Sequence of protein 1:
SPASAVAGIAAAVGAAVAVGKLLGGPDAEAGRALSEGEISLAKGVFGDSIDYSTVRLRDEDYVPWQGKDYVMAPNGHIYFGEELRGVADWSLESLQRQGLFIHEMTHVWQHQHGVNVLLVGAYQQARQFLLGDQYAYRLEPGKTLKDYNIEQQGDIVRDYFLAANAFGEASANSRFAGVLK

Sequence of protein 2:
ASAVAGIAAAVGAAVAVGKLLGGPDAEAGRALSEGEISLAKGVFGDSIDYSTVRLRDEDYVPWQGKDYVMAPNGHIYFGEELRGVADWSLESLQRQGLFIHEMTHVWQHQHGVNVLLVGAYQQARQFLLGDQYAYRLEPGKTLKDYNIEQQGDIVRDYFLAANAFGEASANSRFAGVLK

The following describes two proteins that form a bound complex.

Contacts between the two chains:
Residue L89 in protein 1 interacts with residue V86 in protein 2 (closest heavy-atom distance 3.9 Å).
Residue V73 in protein 1 interacts with residue V73 in protein 2 (closest heavy-atom distance 4.6 Å).
Residue A74 in protein 1 is in contact with residue V73 in protein 2 (closest heavy-atom distance 4.5 Å).
Residue L89 in protein 1 contacts residue L90 in protein 2 (closest heavy-atom distance 3.9 Å).
Residue A78 in protein 1 contacts residue A82 in protein 2 (closest heavy-atom distance 4.5 Å).
Residue A85 in protein 1 interacts with residue A85 in protein 2 (closest heavy-atom distance 3.9 Å).
Residue G81 in protein 1 interacts with residue G81 in protein 2 (closest heavy-atom distance 4.3 Å).
Residue A82 in protein 1 interacts with residue A82 in protein 2 (closest heavy-atom distance 3.7 Å).
Residue W132 in protein 1 is in contact with residue A85 in protein 2 (closest heavy-atom distance 3.9 Å).
Residue G81 in protein 1 interacts with residue A78 in protein 2 (closest heavy-atom distance 3.4 Å).
Residue V73 in protein 1 is in contact with residue A70 in protein 2 (closest heavy-atom distance 4.7 Å).
Residue L90 in protein 1 interacts with residue L89 in protein 2 (closest heavy-atom distance 3.9 Å).
Residue W132 in protein 1 is in contact with residue K88 in protein 2 (closest heavy-atom distance 3.7 Å).
Residue A78 in protein 1 is in contact with residue A78 in protein 2 (closest heavy-atom distance 3.9 Å).
Residue P131 in protein 1 contacts residue K88 in protein 2 (closest heavy-atom distance 3.7 Å).
Residue A77 in protein 1 interacts with residue A77 in protein 2 (closest heavy-atom distance 4.0 Å).
Residue G81 in protein 1 interacts with residue A82 in protein 2 (closest heavy-atom distance 3.5 Å).
Residue V86 in protein 1 interacts with residue A85 in protein 2 (closest heavy-atom distance 4.5 Å).
Residue P131 in protein 1 contacts residue L89 in protein 2 (closest heavy-atom distance 4.2 Å).
Residue A78 in protein 1 is in contact with residue A77 in protein 2 (closest heavy-atom distance 3.4 Å).
Residue V73 in protein 1 contacts residue A74 in protein 2 (closest heavy-atom distance 4.5 Å).
Residue W132 in protein 1 is in contact with residue L89 in protein 2 (closest heavy-atom distance 3.8 Å).
Residue L89 in protein 1 interacts with residue W132 in protein 2 (closest heavy-atom distance 3.9 Å).
Residue V73 in protein 1 interacts with residue A77 in protein 2 (closest heavy-atom distance 5.0 Å).
Residue A78 in protein 1 interacts with residue G81 in protein 2 (closest heavy-atom distance 3.3 Å).
Residue A85 in protein 1 contacts residue W132 in protein 2 (closest heavy-atom distance 4.1 Å).
Residue A82 in protein 1 contacts residue A78 in protein 2 (closest heavy-atom distance 4.6 Å).
Residue A77 in protein 1 interacts with residue A74 in protein 2 (closest heavy-atom distance 3.3 Å).
Residue A85 in protein 1 contacts residue V86 in protein 2 (closest heavy-atom distance 4.4 Å).
Residue L89 in protein 1 contacts residue P131 in protein 2 (closest heavy-atom distance 4.4 Å).
Residue A74 in protein 1 is in contact with residue A77 in protein 2 (closest heavy-atom distance 3.2 Å).
Residue K88 in protein 1 contacts residue P131 in protein 2 (closest heavy-atom distance 4.0 Å).
Residue L89 in protein 1 contacts residue L89 in protein 2 (closest heavy-atom distance 3.6 Å).
Residue V86 in protein 1 interacts with residue L89 in protein 2 (closest heavy-atom distance 3.7 Å).
Residue A77 in protein 1 is in contact with residue A78 in protein 2 (closest heavy-atom distance 3.5 Å).
Residue L89 in protein 1 is in contact with residue V130 in protein 2 (closest heavy-atom distance 4.6 Å).
Residue V130 in protein 1 is in contact with residue L89 in protein 2 (closest heavy-atom distance 4.5 Å).
Residue A82 in protein 1 interacts with residue A85 in protein 2 (closest heavy-atom distance 3.7 Å).
Residue K88 in protein 1 contacts residue W132 in protein 2 (closest heavy-atom distance 3.9 Å).
Residue A82 in protein 1 interacts with residue G81 in protein 2 (closest heavy-atom distance 3.5 Å).
Residue A85 in protein 1 is in contact with residue A82 in protein 2 (closest heavy-atom distance 3.8 Å).
Residue A70 in protein 1 interacts with residue V73 in protein 2 (closest heavy-atom distance 4.6 Å).